Sequence of protein 1:
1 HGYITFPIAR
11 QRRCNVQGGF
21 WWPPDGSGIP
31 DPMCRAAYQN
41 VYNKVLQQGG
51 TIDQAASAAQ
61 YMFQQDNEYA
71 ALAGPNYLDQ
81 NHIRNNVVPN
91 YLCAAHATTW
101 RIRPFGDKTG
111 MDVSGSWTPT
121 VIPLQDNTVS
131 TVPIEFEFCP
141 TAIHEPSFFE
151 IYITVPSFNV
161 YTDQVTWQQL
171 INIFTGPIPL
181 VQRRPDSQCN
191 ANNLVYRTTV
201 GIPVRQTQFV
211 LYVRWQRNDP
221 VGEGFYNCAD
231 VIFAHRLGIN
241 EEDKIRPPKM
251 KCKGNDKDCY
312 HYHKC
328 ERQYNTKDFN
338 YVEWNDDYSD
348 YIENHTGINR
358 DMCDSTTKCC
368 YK

Sequence of protein 2:
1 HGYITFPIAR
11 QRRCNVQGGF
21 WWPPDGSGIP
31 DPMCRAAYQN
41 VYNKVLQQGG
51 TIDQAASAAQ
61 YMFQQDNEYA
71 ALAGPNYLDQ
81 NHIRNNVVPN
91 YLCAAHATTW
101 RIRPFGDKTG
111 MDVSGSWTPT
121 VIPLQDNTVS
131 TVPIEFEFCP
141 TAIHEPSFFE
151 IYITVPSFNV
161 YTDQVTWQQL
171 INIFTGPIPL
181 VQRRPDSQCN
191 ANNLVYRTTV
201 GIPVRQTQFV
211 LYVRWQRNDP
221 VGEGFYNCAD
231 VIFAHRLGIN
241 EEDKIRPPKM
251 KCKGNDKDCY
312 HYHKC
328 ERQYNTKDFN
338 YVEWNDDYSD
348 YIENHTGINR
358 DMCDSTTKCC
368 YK

These two protein chains interact to form a complex.

Residue-level contacts at the interface:
Residue G354 in protein 1 interacts with residue P133 in protein 2 (closest heavy-atom distance 3.0 Å).
Residue T333 in protein 1 contacts residue Q17 in protein 2 (closest heavy-atom distance 3.0 Å).
Residue N240 in protein 1 interacts with residue S114 in protein 2 (closest heavy-atom distance 3.0 Å).
Residue R184 in protein 1 interacts with residue M359 in protein 2 (closest heavy-atom distance 2.9 Å).
Residue P247 in protein 1 is in contact with residue Q47 in protein 2 (closest heavy-atom distance 3.3 Å).
Residue P247 in protein 1 is in contact with residue N43 in protein 2 (closest heavy-atom distance 3.4 Å).
Residue D243 in protein 1 contacts residue S114 in protein 2 (closest heavy-atom distance 2.6 Å).
Residue R13 in protein 1 contacts residue Y338 in protein 2 (closest heavy-atom distance 3.1 Å).
Residue Q47 in protein 1 contacts residue P247 in protein 2 (closest heavy-atom distance 3.3 Å).
Residue F336 in protein 1 contacts residue V16 in protein 2 (closest heavy-atom distance 3.1 Å).
Residue Y161 in protein 1 is in contact with residue H235 in protein 2 (closest heavy-atom distance 3.3 Å).
Residue R246 in protein 1 is in contact with residue Q47 in protein 2 (closest heavy-atom distance 2.8 Å).
Residue Q164 in protein 1 interacts with residue D243 in protein 2 (closest heavy-atom distance 3.1 Å).
Residue S114 in protein 1 contacts residue N240 in protein 2 (closest heavy-atom distance 3.0 Å).
Residue H352 in protein 1 interacts with residue E135 in protein 2 (closest heavy-atom distance 2.9 Å).
Residue S116 in protein 1 is in contact with residue G238 in protein 2 (closest heavy-atom distance 2.8 Å).
Residue I8 in protein 1 contacts residue Y345 in protein 2 (closest heavy-atom distance 2.8 Å).
Residue W22 in protein 1 interacts with residue D258 in protein 2 (closest heavy-atom distance 3.4 Å).
Residue I245 in protein 1 interacts with residue N43 in protein 2 (closest heavy-atom distance 2.9 Å).
Residue N159 in protein 1 is in contact with residue Q206 in protein 2 (closest heavy-atom distance 3.1 Å).
Residue R184 in protein 1 contacts residue D358 in protein 2 (closest heavy-atom distance 3.2 Å).
Residue G19 in protein 1 interacts with residue D335 in protein 2 (closest heavy-atom distance 3.0 Å).
Residue V16 in protein 1 interacts with residue F336 in protein 2 (closest heavy-atom distance 3.1 Å).
Residue M359 in protein 1 contacts residue R184 in protein 2 (closest heavy-atom distance 2.9 Å).
Residue T120 in protein 1 is in contact with residue Y345 in protein 2 (closest heavy-atom distance 2.7 Å).
Residue G238 in protein 1 interacts with residue S116 in protein 2 (closest heavy-atom distance 2.8 Å).
Residue Q47 in protein 1 is in contact with residue R246 in protein 2 (closest heavy-atom distance 2.8 Å).
Residue D186 in protein 1 interacts with residue Y348 in protein 2 (closest heavy-atom distance 3.3 Å).
Residue D186 in protein 1 interacts with residue H352 in protein 2 (closest heavy-atom distance 2.6 Å).
Residue M33 in protein 1 interacts with residue I239 in protein 2 (closest heavy-atom distance 3.4 Å).
Residue I245 in protein 1 interacts with residue N40 in protein 2 (closest heavy-atom distance 2.9 Å).
Residue D243 in protein 1 contacts residue Q164 in protein 2 (closest heavy-atom distance 3.1 Å).
Residue Q17 in protein 1 interacts with residue T333 in protein 2 (closest heavy-atom distance 3.0 Å).
Residue Y348 in protein 1 is in contact with residue D186 in protein 2 (closest heavy-atom distance 3.3 Å).
Residue E135 in protein 1 interacts with residue H352 in protein 2 (closest heavy-atom distance 2.9 Å).
Residue Y338 in protein 1 is in contact with residue R13 in protein 2 (closest heavy-atom distance 3.1 Å).
Residue G238 in protein 1 is in contact with residue M33 in protein 2 (closest heavy-atom distance 3.4 Å).
Residue W341 in protein 1 is in contact with residue Q188 in protein 2 (closest heavy-atom distance 3.1 Å).
Residue P248 in protein 1 interacts with residue Q47 in protein 2 (closest heavy-atom distance 3.2 Å).
Residue Q188 in protein 1 is in contact with residue W341 in protein 2 (closest heavy-atom distance 3.1 Å).
Residue N40 in protein 1 is in contact with residue D243 in protein 2 (closest heavy-atom distance 2.8 Å).
Residue Q206 in protein 1 is in contact with residue N159 in protein 2 (closest heavy-atom distance 3.1 Å).
Residue Q47 in protein 1 is in contact with residue P248 in protein 2 (closest heavy-atom distance 3.2 Å).
Residue N43 in protein 1 is in contact with residue I245 in protein 2 (closest heavy-atom distance 2.9 Å).
Residue P133 in protein 1 is in contact with residue G354 in protein 2 (closest heavy-atom distance 3.0 Å).
Residue I239 in protein 1 interacts with residue M33 in protein 2 (closest heavy-atom distance 3.4 Å).
Residue D258 in protein 1 interacts with residue W22 in protein 2 (closest heavy-atom distance 3.4 Å).
Residue H352 in protein 1 contacts residue D186 in protein 2 (closest heavy-atom distance 2.6 Å).
Residue D243 in protein 1 contacts residue N40 in protein 2 (closest heavy-atom distance 2.8 Å).
Residue N40 in protein 1 interacts with residue I245 in protein 2 (closest heavy-atom distance 2.9 Å).
Residue D358 in protein 1 contacts residue R184 in protein 2 (closest heavy-atom distance 3.2 Å).
Residue N43 in protein 1 contacts residue P247 in protein 2 (closest heavy-atom distance 3.4 Å).
Residue D335 in protein 1 interacts with residue G19 in protein 2 (closest heavy-atom distance 3.0 Å).
Residue S114 in protein 1 is in contact with residue D243 in protein 2 (closest heavy-atom distance 2.6 Å).
Residue M33 in protein 1 is in contact with residue G238 in protein 2 (closest heavy-atom distance 3.4 Å).
Residue H235 in protein 1 is in contact with residue Y161 in protein 2 (closest heavy-atom distance 3.3 Å).
Residue F6 in protein 1 is in contact with residue Y345 in protein 2 (closest heavy-atom distance 3.4 Å).
Residue Y345 in protein 1 is in contact with residue I8 in protein 2 (closest heavy-atom distance 2.8 Å).
Residue Y345 in protein 1 is in contact with residue T120 in protein 2 (closest heavy-atom distance 2.7 Å).
Residue P7 in protein 1 is in contact with residue Y345 in protein 2 (closest heavy-atom distance 3.4 Å).